These two protein chains interact to form a complex.

Residue-level contacts at the interface:
Residue F314 in the second protein interacts with residue R5 in the first protein (closest heavy-atom distance 3.5 Å).
Residue M99 in the second protein is in contact with residue R5 in the first protein (closest heavy-atom distance 3.5 Å).
Residue Y23 in the second protein contacts residue M13 in the first protein (closest heavy-atom distance 3.3 Å).
Residue C172 in the second protein contacts residue M13 in the first protein (closest heavy-atom distance 3.3 Å).
Residue I213 in the second protein is in contact with residue F8 in the first protein (closest heavy-atom distance 3.9 Å).
Residue T174 in the second protein is in contact with residue S12 in the first protein (closest heavy-atom distance 3.2 Å).
Residue G173 in the second protein is in contact with residue M13 in the first protein (closest heavy-atom distance 2.8 Å).
Residue M157 in the second protein interacts with residue M13 in the first protein (closest heavy-atom distance 3.4 Å).
Residue Q313 in the second protein is in contact with residue R5 in the first protein (closest heavy-atom distance 4.0 Å).
Residue Y177 in the second protein contacts residue R10 in the first protein (closest heavy-atom distance 3.0 Å).
Residue R20 in the second protein is in contact with residue E6 in the first protein (closest heavy-atom distance 3.7 Å).
Residue G173 in the second protein is in contact with residue S12 in the first protein (closest heavy-atom distance 3.7 Å).
Residue T174 in the second protein is in contact with residue R10 in the first protein (closest heavy-atom distance 3.4 Å).
Residue D97 in the second protein is in contact with residue R5 in the first protein (closest heavy-atom distance 2.9 Å).
Residue Y23 in the second protein interacts with residue R17 in the first protein (closest heavy-atom distance 3.2 Å).
Residue L139 in the second protein contacts residue F3 in the first protein (closest heavy-atom distance 3.9 Å).
Residue M157 in the second protein interacts with residue R17 in the first protein (closest heavy-atom distance 3.3 Å).
Residue T174 in the second protein interacts with residue Q11 in the first protein (closest heavy-atom distance 3.8 Å).
Residue G207 in the second protein contacts residue A2 in the first protein (closest heavy-atom distance 3.9 Å).
Residue W56 in the second protein is in contact with residue R17 in the first protein (closest heavy-atom distance 3.3 Å).
Residue Y23 in the second protein is in contact with residue S12 in the first protein (closest heavy-atom distance 3.9 Å).
Residue Q103 in the second protein is in contact with residue F3 in the first protein (closest heavy-atom distance 3.2 Å).
Residue F171 in the second protein interacts with residue S14 in the first protein (closest heavy-atom distance 3.6 Å).
Residue M157 in the second protein contacts residue S12 in the first protein (closest heavy-atom distance 3.9 Å).
Residue E203 in the second protein contacts residue R10 in the first protein (closest heavy-atom distance 2.7 Å).
Residue M102 in the second protein contacts residue F3 in the first protein (closest heavy-atom distance 3.8 Å).
Residue K138 in the second protein interacts with residue S12 in the first protein (closest heavy-atom distance 3.1 Å).
Residue N176 in the second protein interacts with residue G9 in the first protein (closest heavy-atom distance 2.9 Å).
Residue S22 in the second protein interacts with residue K19 in the first protein (closest heavy-atom distance 3.2 Å).
Residue L47 in the second protein interacts with residue T18 in the first protein (closest heavy-atom distance 3.3 Å).
Residue D53 in the second protein contacts residue K16 in the first protein (closest heavy-atom distance 3.9 Å).
Residue E203 in the second protein is in contact with residue F3 in the first protein (closest heavy-atom distance 3.9 Å).
Residue D136 in the second protein contacts residue S12 in the first protein (closest heavy-atom distance 2.7 Å).
Residue C172 in the second protein interacts with residue S14 in the first protein (closest heavy-atom distance 3.4 Å).
Residue F171 in the second protein interacts with residue E15 in the first protein (closest heavy-atom distance 2.9 Å).
Residue Y23 in the second protein interacts with residue T18 in the first protein (closest heavy-atom distance 3.5 Å).
Residue P175 in the second protein is in contact with residue G9 in the first protein (closest heavy-atom distance 3.6 Å).
Residue T224 in the second protein contacts residue F8 in the first protein (closest heavy-atom distance 3.5 Å).
Residue K138 in the second protein is in contact with residue R10 in the first protein (closest heavy-atom distance 3.0 Å).
Residue L228 in the second protein is in contact with residue G9 in the first protein (closest heavy-atom distance 3.9 Å).
Residue D140 in the second protein contacts residue R5 in the first protein (closest heavy-atom distance 3.9 Å).
Residue F100 in the second protein contacts residue R5 in the first protein (closest heavy-atom distance 3.7 Å).
Residue F171 in the second protein contacts residue M13 in the first protein (closest heavy-atom distance 3.6 Å).
Residue Y23 in the second protein interacts with residue S14 in the first protein (closest heavy-atom distance 3.5 Å).
Residue M99 in the second protein is in contact with residue R10 in the first protein (closest heavy-atom distance 4.0 Å).
Residue G156 in the second protein is in contact with residue R17 in the first protein (closest heavy-atom distance 3.2 Å).
Residue E225 in the second protein interacts with residue F8 in the first protein (closest heavy-atom distance 3.6 Å).
Residue D53 in the second protein interacts with residue T18 in the first protein (closest heavy-atom distance 2.7 Å).
Residue G207 in the second protein contacts residue F3 in the first protein (closest heavy-atom distance 3.5 Å).
Residue R208 in the second protein is in contact with residue F3 in the first protein (closest heavy-atom distance 3.6 Å).
Residue S169 in the second protein contacts residue E15 in the first protein (closest heavy-atom distance 4.0 Å).
Residue P175 in the second protein interacts with residue Q11 in the first protein (closest heavy-atom distance 3.1 Å).
Residue T174 in the second protein is in contact with residue G9 in the first protein (closest heavy-atom distance 3.4 Å).
Residue N176 in the second protein interacts with residue R10 in the first protein (closest heavy-atom distance 3.6 Å).
Residue M157 in the second protein interacts with residue S14 in the first protein (closest heavy-atom distance 3.9 Å).
Residue D53 in the second protein is in contact with residue R17 in the first protein (closest heavy-atom distance 3.6 Å).
Residue S209 in the second protein is in contact with residue R10 in the first protein (closest heavy-atom distance 3.8 Å).
Residue M99 in the second protein contacts residue F3 in the first protein (closest heavy-atom distance 3.6 Å).
Residue E52 in the second protein contacts residue K16 in the first protein (closest heavy-atom distance 3.4 Å).
Residue S22 in the second protein interacts with residue S12 in the first protein (closest heavy-atom distance 3.0 Å).

Sequence of the second protein:
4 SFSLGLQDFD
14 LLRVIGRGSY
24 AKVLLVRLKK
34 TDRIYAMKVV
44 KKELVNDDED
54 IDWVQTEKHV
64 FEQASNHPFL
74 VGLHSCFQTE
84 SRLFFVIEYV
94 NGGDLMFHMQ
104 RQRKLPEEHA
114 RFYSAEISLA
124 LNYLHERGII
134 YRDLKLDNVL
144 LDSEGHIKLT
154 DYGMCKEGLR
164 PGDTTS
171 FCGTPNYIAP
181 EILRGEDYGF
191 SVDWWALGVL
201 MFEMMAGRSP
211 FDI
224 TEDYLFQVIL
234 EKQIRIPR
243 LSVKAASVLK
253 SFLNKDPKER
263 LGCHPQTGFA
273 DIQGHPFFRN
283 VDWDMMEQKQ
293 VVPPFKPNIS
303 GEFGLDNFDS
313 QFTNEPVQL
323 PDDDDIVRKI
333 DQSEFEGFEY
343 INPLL

Sequence of the first protein:
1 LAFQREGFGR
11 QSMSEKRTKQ